These two protein chains interact to form a complex.

Residue-level contacts at the interface:
Residue I276 in chain B is in contact with residue Y3 in chain A (closest heavy-atom distance 3.7 Å).
Residue I276 in chain B contacts residue P4 in chain A (closest heavy-atom distance 3.3 Å).
Residue L123 in chain B contacts residue V7 in chain A (closest heavy-atom distance 3.5 Å).
Residue G111 in chain B is in contact with residue M26 in chain A (closest heavy-atom distance 4.0 Å).
Residue Y312 in chain B contacts residue L22 in chain A (closest heavy-atom distance 3.6 Å).
Residue H127 in chain B is in contact with residue L22 in chain A (closest heavy-atom distance 3.9 Å).
Residue T219 in chain B contacts residue S6 in chain A (closest heavy-atom distance 3.2 Å).
Residue K122 in chain B is in contact with residue V7 in chain A (closest heavy-atom distance 4.0 Å).
Residue F275 in chain B contacts residue V5 in chain A (closest heavy-atom distance 4.0 Å).
Residue C163 in chain B is in contact with residue L22 in chain A (closest heavy-atom distance 4.2 Å).
Residue V159 in chain B interacts with residue L24 in chain A (closest heavy-atom distance 4.0 Å).
Residue G277 in chain B interacts with residue Y9 in chain A (closest heavy-atom distance 2.8 Å).
Residue N279 in chain B interacts with residue Y9 in chain A (closest heavy-atom distance 3.5 Å).
Residue D126 in chain B contacts residue L22 in chain A (closest heavy-atom distance 3.4 Å).
Residue Q121 in chain B interacts with residue L24 in chain A (closest heavy-atom distance 3.2 Å).
Residue I117 in chain B contacts residue V25 in chain A (closest heavy-atom distance 4.2 Å).
Residue N160 in chain B interacts with residue L24 in chain A (closest heavy-atom distance 3.4 Å).
Residue L218 in chain B interacts with residue V5 in chain A (closest heavy-atom distance 3.4 Å).
Residue E161 in chain B is in contact with residue L24 in chain A (closest heavy-atom distance 2.9 Å).
Residue F130 in chain B interacts with residue L22 in chain A (closest heavy-atom distance 3.8 Å).
Residue A112 in chain B interacts with residue M26 in chain A (closest heavy-atom distance 3.9 Å).
Residue L223 in chain B interacts with residue Y3 in chain A (closest heavy-atom distance 4.0 Å).
Residue I117 in chain B interacts with residue L24 in chain A (closest heavy-atom distance 4.0 Å).
Residue Q121 in chain B interacts with residue V25 in chain A (closest heavy-atom distance 2.8 Å).
Residue A278 in chain B interacts with residue V5 in chain A (closest heavy-atom distance 3.4 Å).
Residue H127 in chain B is in contact with residue L24 in chain A (closest heavy-atom distance 4.2 Å).
Residue V274 in chain B interacts with residue P4 in chain A (closest heavy-atom distance 4.2 Å).
Residue T219 in chain B interacts with residue V5 in chain A (closest heavy-atom distance 4.3 Å).
Residue V274 in chain B contacts residue V2 in chain A (closest heavy-atom distance 3.3 Å).
Residue A112 in chain B is in contact with residue P27 in chain A (closest heavy-atom distance 3.7 Å).
Residue T219 in chain B is in contact with residue P4 in chain A (closest heavy-atom distance 3.6 Å).
Residue K122 in chain B contacts residue S6 in chain A (closest heavy-atom distance 3.9 Å).
Residue L123 in chain B is in contact with residue L24 in chain A (closest heavy-atom distance 3.8 Å).
Residue I117 in chain B contacts residue P27 in chain A (closest heavy-atom distance 3.9 Å).
Residue E161 in chain B is in contact with residue M26 in chain A (closest heavy-atom distance 3.7 Å).
Residue T124 in chain B interacts with residue V7 in chain A (closest heavy-atom distance 4.0 Å).
Residue I276 in chain B is in contact with residue V2 in chain A (closest heavy-atom distance 4.2 Å).
Residue A278 in chain B is in contact with residue Y9 in chain A (closest heavy-atom distance 4.0 Å).
Residue F275 in chain B is in contact with residue Y3 in chain A (closest heavy-atom distance 3.2 Å).
Residue I276 in chain B is in contact with residue V5 in chain A (closest heavy-atom distance 2.9 Å).
Residue V274 in chain B contacts residue R1 in chain A (closest heavy-atom distance 3.5 Å).
Residue G277 in chain B is in contact with residue P8 in chain A (closest heavy-atom distance 3.3 Å).
Residue I117 in chain B contacts residue M26 in chain A (closest heavy-atom distance 3.8 Å).
Residue D162 in chain B is in contact with residue L22 in chain A (closest heavy-atom distance 4.0 Å).
Residue M269 in chain B contacts residue R1 in chain A (closest heavy-atom distance 3.7 Å).
Residue C163 in chain B is in contact with residue L24 in chain A (closest heavy-atom distance 3.9 Å).
Residue D125 in chain B interacts with residue Y9 in chain A (closest heavy-atom distance 3.9 Å).
Residue E161 in chain B is in contact with residue S23 in chain A (closest heavy-atom distance 3.3 Å).
Residue G277 in chain B interacts with residue V5 in chain A (closest heavy-atom distance 3.3 Å).
Residue H127 in chain B is in contact with residue S23 in chain A (closest heavy-atom distance 2.9 Å).
Residue T219 in chain B is in contact with residue Y3 in chain A (closest heavy-atom distance 3.5 Å).
Residue L123 in chain B is in contact with residue S6 in chain A (closest heavy-atom distance 4.1 Å).
Residue N160 in chain B is in contact with residue M26 in chain A (closest heavy-atom distance 3.9 Å).
Residue C120 in chain B interacts with residue V25 in chain A (closest heavy-atom distance 4.0 Å).
Residue L218 in chain B interacts with residue S6 in chain A (closest heavy-atom distance 2.7 Å).
Residue G220 in chain B contacts residue S6 in chain A (closest heavy-atom distance 3.5 Å).
Residue N116 in chain B interacts with residue P27 in chain A (closest heavy-atom distance 3.5 Å).
Residue N273 in chain B contacts residue V2 in chain A (closest heavy-atom distance 3.5 Å).
Residue E161 in chain B contacts residue L22 in chain A (closest heavy-atom distance 4.3 Å).
Residue V274 in chain B contacts residue Y3 in chain A (closest heavy-atom distance 2.7 Å).

Sequence of chain A:
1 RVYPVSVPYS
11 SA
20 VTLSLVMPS

Sequence of chain B:
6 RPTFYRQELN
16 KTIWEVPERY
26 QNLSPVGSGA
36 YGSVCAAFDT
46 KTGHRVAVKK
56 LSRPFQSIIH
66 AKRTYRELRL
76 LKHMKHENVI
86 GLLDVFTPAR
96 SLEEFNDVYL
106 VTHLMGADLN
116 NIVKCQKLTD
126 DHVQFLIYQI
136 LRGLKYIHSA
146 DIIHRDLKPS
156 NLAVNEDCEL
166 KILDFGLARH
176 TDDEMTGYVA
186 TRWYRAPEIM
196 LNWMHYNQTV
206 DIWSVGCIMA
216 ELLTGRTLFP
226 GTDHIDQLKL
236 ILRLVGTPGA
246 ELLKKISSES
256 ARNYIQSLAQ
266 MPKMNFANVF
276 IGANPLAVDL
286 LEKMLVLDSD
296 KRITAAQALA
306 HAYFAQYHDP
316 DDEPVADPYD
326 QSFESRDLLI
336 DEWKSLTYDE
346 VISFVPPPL